This data describes a binding interaction between two proteins.

Sequence of protein 2:
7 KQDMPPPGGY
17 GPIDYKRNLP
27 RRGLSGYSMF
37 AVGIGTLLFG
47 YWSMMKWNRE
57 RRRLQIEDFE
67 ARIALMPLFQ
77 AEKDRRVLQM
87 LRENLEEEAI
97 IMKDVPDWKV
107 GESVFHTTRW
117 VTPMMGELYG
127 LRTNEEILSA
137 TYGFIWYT

Sequence of protein 1:
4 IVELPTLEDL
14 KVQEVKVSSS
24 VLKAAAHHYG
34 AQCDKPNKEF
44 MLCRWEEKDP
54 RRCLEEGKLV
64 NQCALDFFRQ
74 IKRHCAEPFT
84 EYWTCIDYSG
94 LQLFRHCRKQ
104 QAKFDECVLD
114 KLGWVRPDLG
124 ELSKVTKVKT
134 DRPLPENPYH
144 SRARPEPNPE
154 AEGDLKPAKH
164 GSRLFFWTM

Contacts between the two chains:
Residue S126 in protein 1 contacts residue E66 in protein 2 (closest heavy-atom distance 3.3 Å).
Residue L7 in protein 1 interacts with residue L87 in protein 2 (closest heavy-atom distance 4.1 Å).
Residue G33 in protein 1 contacts residue A70 in protein 2 (closest heavy-atom distance 4.0 Å).
Residue I4 in protein 1 contacts residue V106 in protein 2 (closest heavy-atom distance 3.1 Å).
Residue L125 in protein 1 contacts residue A70 in protein 2 (closest heavy-atom distance 3.9 Å).
Residue R119 in protein 1 is in contact with residue E63 in protein 2 (closest heavy-atom distance 3.2 Å).
Residue P53 in protein 1 contacts residue L84 in protein 2 (closest heavy-atom distance 4.0 Å).
Residue F43 in protein 1 is in contact with residue A77 in protein 2 (closest heavy-atom distance 4.1 Å).
Residue G123 in protein 1 contacts residue E66 in protein 2 (closest heavy-atom distance 3.0 Å).
Residue L10 in protein 1 is in contact with residue E89 in protein 2 (closest heavy-atom distance 3.9 Å).
Residue L25 in protein 1 interacts with residue F75 in protein 2 (closest heavy-atom distance 4.2 Å).
Residue P8 in protein 1 contacts residue L84 in protein 2 (closest heavy-atom distance 3.6 Å).
Residue A29 in protein 1 is in contact with residue A70 in protein 2 (closest heavy-atom distance 3.9 Å).
Residue L25 in protein 1 contacts residue L71 in protein 2 (closest heavy-atom distance 3.5 Å).
Residue N64 in protein 1 interacts with residue R81 in protein 2 (closest heavy-atom distance 2.6 Å).
Residue F43 in protein 1 is in contact with residue P73 in protein 2 (closest heavy-atom distance 3.5 Å).
Residue D121 in protein 1 is in contact with residue E66 in protein 2 (closest heavy-atom distance 3.2 Å).
Residue I4 in protein 1 contacts residue G107 in protein 2 (closest heavy-atom distance 3.0 Å).
Residue R98 in protein 1 contacts residue L60 in protein 2 (closest heavy-atom distance 2.7 Å).
Residue V5 in protein 1 interacts with residue G107 in protein 2 (closest heavy-atom distance 3.7 Å).
Residue P8 in protein 1 interacts with residue R88 in protein 2 (closest heavy-atom distance 3.2 Å).
Residue F97 in protein 1 contacts residue E63 in protein 2 (closest heavy-atom distance 3.7 Å).
Residue L7 in protein 1 is in contact with residue L91 in protein 2 (closest heavy-atom distance 3.7 Å).
Residue H30 in protein 1 interacts with residue E63 in protein 2 (closest heavy-atom distance 3.1 Å).
Residue A29 in protein 1 interacts with residue L71 in protein 2 (closest heavy-atom distance 3.4 Å).
Residue R47 in protein 1 contacts residue Q76 in protein 2 (closest heavy-atom distance 3.9 Å).
Residue L10 in protein 1 is in contact with residue Q85 in protein 2 (closest heavy-atom distance 4.0 Å).
Residue E17 in protein 1 is in contact with residue R81 in protein 2 (closest heavy-atom distance 3.7 Å).
Residue L7 in protein 1 interacts with residue R88 in protein 2 (closest heavy-atom distance 3.0 Å).
Residue L122 in protein 1 contacts residue E63 in protein 2 (closest heavy-atom distance 3.7 Å).
Residue H30 in protein 1 is in contact with residue E66 in protein 2 (closest heavy-atom distance 4.1 Å).
Residue F97 in protein 1 contacts residue D64 in protein 2 (closest heavy-atom distance 4.0 Å).
Residue L122 in protein 1 contacts residue E66 in protein 2 (closest heavy-atom distance 2.7 Å).
Residue R98 in protein 1 contacts residue W53 in protein 2 (closest heavy-atom distance 4.0 Å).
Residue P53 in protein 1 is in contact with residue W116 in protein 2 (closest heavy-atom distance 3.4 Å).
Residue L13 in protein 1 interacts with residue R81 in protein 2 (closest heavy-atom distance 3.5 Å).
Residue P53 in protein 1 interacts with residue D80 in protein 2 (closest heavy-atom distance 3.1 Å).
Residue L10 in protein 1 contacts residue R88 in protein 2 (closest heavy-atom distance 3.8 Å).
Residue M44 in protein 1 is in contact with residue M72 in protein 2 (closest heavy-atom distance 4.2 Å).
Residue G60 in protein 1 is in contact with residue A77 in protein 2 (closest heavy-atom distance 3.9 Å).
Residue I4 in protein 1 is in contact with residue E108 in protein 2 (closest heavy-atom distance 3.5 Å).
Residue K61 in protein 1 contacts residue R81 in protein 2 (closest heavy-atom distance 4.2 Å).
Residue Y142 in protein 1 interacts with residue R115 in protein 2 (closest heavy-atom distance 3.8 Å).
Residue D52 in protein 1 interacts with residue W116 in protein 2 (closest heavy-atom distance 3.0 Å).
Residue F43 in protein 1 interacts with residue Q76 in protein 2 (closest heavy-atom distance 4.2 Å).
Residue M44 in protein 1 contacts residue P73 in protein 2 (closest heavy-atom distance 3.4 Å).
Residue K26 in protein 1 contacts residue D64 in protein 2 (closest heavy-atom distance 3.9 Å).
Residue H143 in protein 1 interacts with residue T114 in protein 2 (closest heavy-atom distance 3.8 Å).
Residue E124 in protein 1 interacts with residue E66 in protein 2 (closest heavy-atom distance 2.4 Å).
Residue Y32 in protein 1 is in contact with residue L74 in protein 2 (closest heavy-atom distance 3.4 Å).
Residue N40 in protein 1 contacts residue P73 in protein 2 (closest heavy-atom distance 3.0 Å).
Residue Y32 in protein 1 contacts residue A70 in protein 2 (closest heavy-atom distance 3.7 Å).
Residue T9 in protein 1 contacts residue R88 in protein 2 (closest heavy-atom distance 3.9 Å).
Residue H143 in protein 1 contacts residue R115 in protein 2 (closest heavy-atom distance 3.5 Å).
Residue L57 in protein 1 contacts residue L84 in protein 2 (closest heavy-atom distance 3.9 Å).
Residue F97 in protein 1 interacts with residue A67 in protein 2 (closest heavy-atom distance 3.7 Å).
Residue L13 in protein 1 is in contact with residue Q85 in protein 2 (closest heavy-atom distance 4.0 Å).
Residue L125 in protein 1 is in contact with residue E66 in protein 2 (closest heavy-atom distance 2.6 Å).
Residue R54 in protein 1 is in contact with residue W116 in protein 2 (closest heavy-atom distance 3.4 Å).
Residue G60 in protein 1 interacts with residue R81 in protein 2 (closest heavy-atom distance 2.8 Å).